Contacts between the two chains:
Residue L399 in protein 2 is in contact with residue L5 in protein 1 (closest heavy-atom distance 4.2 Å).
Residue L190 in protein 2 is in contact with residue L5 in protein 1 (closest heavy-atom distance 3.8 Å).
Residue P366 in protein 2 contacts residue L5 in protein 1 (closest heavy-atom distance 3.8 Å).
Residue L268 in protein 2 contacts residue L5 in protein 1 (closest heavy-atom distance 3.8 Å).
Residue R187 in protein 2 is in contact with residue L7 in protein 1 (closest heavy-atom distance 3.9 Å).
Residue L268 in protein 2 contacts residue L7 in protein 1 (closest heavy-atom distance 3.7 Å).
Residue R187 in protein 2 interacts with residue G11 in protein 1 (closest heavy-atom distance 3.3 Å).
Residue T185 in protein 2 is in contact with residue L5 in protein 1 (closest heavy-atom distance 4.0 Å).
Residue F188 in protein 2 contacts residue L5 in protein 1 (closest heavy-atom distance 3.7 Å).
Residue L398 in protein 2 is in contact with residue L5 in protein 1 (closest heavy-atom distance 4.1 Å).
Residue R189 in protein 2 is in contact with residue L5 in protein 1 (closest heavy-atom distance 3.6 Å).
Residue P263 in protein 2 interacts with residue L7 in protein 1 (closest heavy-atom distance 4.0 Å).
Residue R187 in protein 2 contacts residue L5 in protein 1 (closest heavy-atom distance 2.8 Å).
Residue F265 in protein 2 contacts residue L7 in protein 1 (closest heavy-atom distance 4.4 Å).
Residue M400 in protein 2 is in contact with residue L5 in protein 1 (closest heavy-atom distance 3.7 Å).
Residue K264 in protein 2 interacts with residue L7 in protein 1 (closest heavy-atom distance 4.5 Å).
Residue T185 in protein 2 is in contact with residue L7 in protein 1 (closest heavy-atom distance 3.9 Å).

Sequence of protein 1:
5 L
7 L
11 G

These two protein chains interact to form a complex.

Sequence of protein 2:
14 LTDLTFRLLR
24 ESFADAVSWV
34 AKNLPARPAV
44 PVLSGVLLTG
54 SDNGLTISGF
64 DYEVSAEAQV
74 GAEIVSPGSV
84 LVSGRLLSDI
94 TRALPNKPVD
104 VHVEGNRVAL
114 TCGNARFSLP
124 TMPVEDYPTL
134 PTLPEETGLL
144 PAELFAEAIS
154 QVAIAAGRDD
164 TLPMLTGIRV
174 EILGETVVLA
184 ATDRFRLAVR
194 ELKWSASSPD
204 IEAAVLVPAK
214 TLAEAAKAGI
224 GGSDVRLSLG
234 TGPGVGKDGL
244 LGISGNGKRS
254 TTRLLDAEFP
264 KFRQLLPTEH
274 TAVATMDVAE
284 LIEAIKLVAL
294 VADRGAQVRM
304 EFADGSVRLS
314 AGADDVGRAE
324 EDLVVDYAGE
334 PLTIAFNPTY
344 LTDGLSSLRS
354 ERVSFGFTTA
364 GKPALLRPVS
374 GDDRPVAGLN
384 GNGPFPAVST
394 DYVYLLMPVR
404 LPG